This data describes a binding interaction between two proteins.

Residue-level contacts at the interface:
Residue A728 in chain A contacts residue F732 in chain B (closest heavy-atom distance 2.9 Å).
Residue E603 in chain A is in contact with residue T573 in chain B (closest heavy-atom distance 2.5 Å).
Residue S438 in chain A interacts with residue Q484 in chain B (closest heavy-atom distance 3.0 Å).
Residue W459 in chain A interacts with residue Q484 in chain B (closest heavy-atom distance 3.1 Å).
Residue S719 in chain A is in contact with residue R702 in chain B (closest heavy-atom distance 2.8 Å).
Residue S701 in chain A contacts residue N723 in chain B (closest heavy-atom distance 2.9 Å).
Residue H683 in chain A interacts with residue A608 in chain B (closest heavy-atom distance 2.9 Å).
Residue S523 in chain A is in contact with residue D650 in chain B (closest heavy-atom distance 2.9 Å).
Residue W506 in chain A is in contact with residue C657 in chain B (closest heavy-atom distance 3.1 Å).
Residue S701 in chain A is in contact with residue L697 in chain B (closest heavy-atom distance 3.0 Å).
Residue R532 in chain A interacts with residue N527 in chain B (closest heavy-atom distance 2.8 Å).
Residue Q596 in chain A is in contact with residue Q566 in chain B (closest heavy-atom distance 3.0 Å).
Residue W506 in chain A is in contact with residue G655 in chain B (closest heavy-atom distance 3.0 Å).
Residue S719 in chain A contacts residue S701 in chain B (closest heavy-atom distance 2.4 Å).
Residue R679 in chain A contacts residue E576 in chain B (closest heavy-atom distance 3.0 Å).
Residue S681 in chain A is in contact with residue G610 in chain B (closest heavy-atom distance 3.0 Å).
Residue K525 in chain A is in contact with residue D650 in chain B (closest heavy-atom distance 3.1 Å).
Residue S719 in chain A is in contact with residue L704 in chain B (closest heavy-atom distance 3.1 Å).
Residue K645 in chain A contacts residue E562 in chain B (closest heavy-atom distance 2.7 Å).
Residue R679 in chain A contacts residue T573 in chain B (closest heavy-atom distance 2.8 Å).
Residue E415 in chain A contacts residue H441 in chain B (closest heavy-atom distance 2.5 Å).
Residue N481 in chain A interacts with residue V513 in chain B (closest heavy-atom distance 2.8 Å).
Residue E560 in chain A is in contact with residue R590 in chain B (closest heavy-atom distance 2.8 Å).
Residue L697 in chain A contacts residue V721 in chain B (closest heavy-atom distance 3.1 Å).
Residue N684 in chain A is in contact with residue N692 in chain B (closest heavy-atom distance 2.8 Å).
Residue R702 in chain A is in contact with residue D696 in chain B (closest heavy-atom distance 2.7 Å).
Residue L699 in chain A interacts with residue V721 in chain B (closest heavy-atom distance 3.0 Å).
Residue D462 in chain A is in contact with residue R483 in chain B (closest heavy-atom distance 2.8 Å).
Residue Y526 in chain A contacts residue I520 in chain B (closest heavy-atom distance 3.1 Å).
Residue S523 in chain A interacts with residue G517 in chain B (closest heavy-atom distance 3.1 Å).
Residue D521 in chain A interacts with residue R532 in chain B (closest heavy-atom distance 3.1 Å).
Residue S510 in chain A is in contact with residue S515 in chain B (closest heavy-atom distance 2.9 Å).
Residue S681 in chain A is in contact with residue E609 in chain B (closest heavy-atom distance 3.1 Å).
Residue D696 in chain A interacts with residue S719 in chain B (closest heavy-atom distance 2.9 Å).
Residue I460 in chain A interacts with residue Q484 in chain B (closest heavy-atom distance 3.1 Å).
Residue E328 in chain A is in contact with residue F302 in chain B (closest heavy-atom distance 2.9 Å).
Residue L699 in chain A interacts with residue N723 in chain B (closest heavy-atom distance 2.7 Å).
Residue N692 in chain A interacts with residue L578 in chain B (closest heavy-atom distance 3.1 Å).
Residue S523 in chain A interacts with residue V518 in chain B (closest heavy-atom distance 2.9 Å).
Residue I644 in chain A contacts residue L529 in chain B (closest heavy-atom distance 2.8 Å).
Residue N527 in chain A contacts residue G522 in chain B (closest heavy-atom distance 3.1 Å).
Residue Y619 in chain A contacts residue D574 in chain B (closest heavy-atom distance 2.8 Å).
Residue S681 in chain A interacts with residue L581 in chain B (closest heavy-atom distance 2.5 Å).
Residue V140 in chain A contacts residue Q62 in chain B (closest heavy-atom distance 3.1 Å).
Residue T139 in chain A interacts with residue N66 in chain B (closest heavy-atom distance 2.7 Å).
Residue D600 in chain A contacts residue N571 in chain B (closest heavy-atom distance 2.5 Å).
Residue T511 in chain A contacts residue E514 in chain B (closest heavy-atom distance 2.8 Å).
Residue H683 in chain A contacts residue G610 in chain B (closest heavy-atom distance 2.7 Å).
Residue T530 in chain A is in contact with residue L524 in chain B (closest heavy-atom distance 2.9 Å).
Residue S646 in chain A is in contact with residue L529 in chain B (closest heavy-atom distance 2.8 Å).
Residue E603 in chain A interacts with residue G572 in chain B (closest heavy-atom distance 2.7 Å).
Residue G509 in chain A is in contact with residue S515 in chain B (closest heavy-atom distance 3.0 Å).
Residue F358 in chain A contacts residue Y304 in chain B (closest heavy-atom distance 3.0 Å).
Residue E507 in chain A is in contact with residue R651 in chain B (closest heavy-atom distance 3.1 Å).
Residue F717 in chain A interacts with residue L704 in chain B (closest heavy-atom distance 3.1 Å).
Residue K599 in chain A interacts with residue F569 in chain B (closest heavy-atom distance 2.9 Å).
Residue N684 in chain A contacts residue Q678 in chain B (closest heavy-atom distance 2.5 Å).
Residue K525 in chain A is in contact with residue I520 in chain B (closest heavy-atom distance 2.9 Å).
Residue T647 in chain A contacts residue S639 in chain B (closest heavy-atom distance 3.0 Å).
Residue R359 in chain A contacts residue Q385 in chain B (closest heavy-atom distance 3.1 Å).

Sequence of chain A:
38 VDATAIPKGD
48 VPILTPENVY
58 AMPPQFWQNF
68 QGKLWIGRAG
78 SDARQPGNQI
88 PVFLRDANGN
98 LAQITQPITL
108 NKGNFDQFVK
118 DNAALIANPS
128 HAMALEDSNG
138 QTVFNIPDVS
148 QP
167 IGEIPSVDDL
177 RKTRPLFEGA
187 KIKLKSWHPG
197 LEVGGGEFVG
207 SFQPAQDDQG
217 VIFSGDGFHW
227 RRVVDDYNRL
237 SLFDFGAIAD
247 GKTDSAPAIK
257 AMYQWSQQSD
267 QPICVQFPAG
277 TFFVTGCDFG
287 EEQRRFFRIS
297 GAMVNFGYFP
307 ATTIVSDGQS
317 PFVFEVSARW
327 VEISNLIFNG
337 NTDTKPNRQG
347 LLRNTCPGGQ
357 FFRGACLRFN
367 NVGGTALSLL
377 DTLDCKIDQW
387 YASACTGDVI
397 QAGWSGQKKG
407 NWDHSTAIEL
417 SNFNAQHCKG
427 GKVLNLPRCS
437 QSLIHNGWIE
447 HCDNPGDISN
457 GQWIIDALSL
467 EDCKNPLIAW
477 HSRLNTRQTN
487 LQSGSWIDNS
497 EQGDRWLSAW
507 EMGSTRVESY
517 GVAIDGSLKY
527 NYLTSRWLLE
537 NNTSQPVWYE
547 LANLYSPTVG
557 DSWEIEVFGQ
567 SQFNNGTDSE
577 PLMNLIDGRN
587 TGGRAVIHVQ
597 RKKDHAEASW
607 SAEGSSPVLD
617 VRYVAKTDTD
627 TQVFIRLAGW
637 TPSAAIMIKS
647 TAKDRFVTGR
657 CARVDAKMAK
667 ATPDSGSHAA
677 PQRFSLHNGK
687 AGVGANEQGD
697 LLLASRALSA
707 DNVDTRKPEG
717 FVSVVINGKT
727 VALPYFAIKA

Sequence of chain B:
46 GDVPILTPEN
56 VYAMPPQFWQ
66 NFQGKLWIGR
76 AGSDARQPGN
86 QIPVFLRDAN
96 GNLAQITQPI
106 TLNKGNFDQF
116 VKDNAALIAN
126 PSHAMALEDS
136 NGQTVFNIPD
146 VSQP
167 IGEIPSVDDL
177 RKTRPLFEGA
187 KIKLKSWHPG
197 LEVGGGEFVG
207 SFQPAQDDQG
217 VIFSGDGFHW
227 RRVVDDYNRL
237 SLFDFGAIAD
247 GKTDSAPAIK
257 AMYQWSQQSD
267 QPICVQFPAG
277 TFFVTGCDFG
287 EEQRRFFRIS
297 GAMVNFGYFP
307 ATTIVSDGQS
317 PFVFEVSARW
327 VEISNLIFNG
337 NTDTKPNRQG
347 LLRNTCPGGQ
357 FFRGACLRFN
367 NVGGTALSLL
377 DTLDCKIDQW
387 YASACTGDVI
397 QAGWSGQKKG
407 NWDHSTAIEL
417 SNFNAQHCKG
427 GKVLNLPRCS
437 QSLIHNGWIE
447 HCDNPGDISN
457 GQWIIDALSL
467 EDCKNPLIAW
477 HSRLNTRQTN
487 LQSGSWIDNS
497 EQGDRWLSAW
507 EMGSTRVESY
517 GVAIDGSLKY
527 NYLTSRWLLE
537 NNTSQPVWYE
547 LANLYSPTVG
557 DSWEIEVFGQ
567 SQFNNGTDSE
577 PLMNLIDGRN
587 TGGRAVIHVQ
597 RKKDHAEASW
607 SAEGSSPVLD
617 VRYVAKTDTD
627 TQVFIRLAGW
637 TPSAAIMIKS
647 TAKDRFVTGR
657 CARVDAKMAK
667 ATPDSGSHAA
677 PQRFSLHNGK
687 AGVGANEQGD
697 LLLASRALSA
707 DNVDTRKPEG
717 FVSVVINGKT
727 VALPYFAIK